Contacts between the two chains:
Residue D269 in chain B contacts residue R5 in chain A (closest heavy-atom distance 3.4 Å).
Residue G270 in chain B is in contact with residue R5 in chain A (closest heavy-atom distance 4.3 Å).
Residue D264 in chain B interacts with residue R5 in chain A (closest heavy-atom distance 2.8 Å).
Residue Y271 in chain B is in contact with residue R5 in chain A (closest heavy-atom distance 3.5 Å).
Residue V261 in chain B contacts residue H4 in chain A (closest heavy-atom distance 4.1 Å).

Sequence of chain B:
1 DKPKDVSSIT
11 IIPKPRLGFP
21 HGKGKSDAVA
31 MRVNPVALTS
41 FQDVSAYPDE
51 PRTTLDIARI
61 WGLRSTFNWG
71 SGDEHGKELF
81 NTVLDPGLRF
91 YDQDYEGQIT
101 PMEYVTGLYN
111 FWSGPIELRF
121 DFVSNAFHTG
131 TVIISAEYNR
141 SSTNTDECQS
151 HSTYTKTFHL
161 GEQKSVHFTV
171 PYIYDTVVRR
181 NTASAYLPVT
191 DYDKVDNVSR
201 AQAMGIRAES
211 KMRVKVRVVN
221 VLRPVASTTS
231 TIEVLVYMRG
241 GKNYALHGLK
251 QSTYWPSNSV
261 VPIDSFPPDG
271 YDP

The following describes two proteins that form a bound complex.

Sequence of chain A:
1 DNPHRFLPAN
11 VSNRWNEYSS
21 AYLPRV